This data describes a binding interaction between two proteins.

Sequence of protein 2:
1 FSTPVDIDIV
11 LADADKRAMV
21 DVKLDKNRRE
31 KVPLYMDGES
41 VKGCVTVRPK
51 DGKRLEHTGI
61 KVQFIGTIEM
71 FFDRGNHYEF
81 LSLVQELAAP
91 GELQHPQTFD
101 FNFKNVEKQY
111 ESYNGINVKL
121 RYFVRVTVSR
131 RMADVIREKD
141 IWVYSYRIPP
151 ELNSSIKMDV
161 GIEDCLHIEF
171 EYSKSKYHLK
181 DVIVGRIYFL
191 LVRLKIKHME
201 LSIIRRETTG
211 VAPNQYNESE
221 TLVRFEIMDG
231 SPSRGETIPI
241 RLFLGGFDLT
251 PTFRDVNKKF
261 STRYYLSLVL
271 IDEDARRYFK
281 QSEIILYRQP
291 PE

Contacts between the two chains:
Residue K61 in protein 2 contacts residue Y78 in protein 1 (closest heavy-atom distance 2.7 Å).
Residue E107 in protein 2 is in contact with residue K104 in protein 1 (closest heavy-atom distance 1.5 Å).
Residue V84 in protein 2 is in contact with residue Q109 in protein 1 (closest heavy-atom distance 4.0 Å).
Residue A89 in protein 2 contacts residue V211 in protein 1 (closest heavy-atom distance 3.0 Å).
Residue A212 in protein 2 interacts with residue P90 in protein 1 (closest heavy-atom distance 3.4 Å).
Residue Y78 in protein 2 is in contact with residue E86 in protein 1 (closest heavy-atom distance 1.8 Å).
Residue L83 in protein 2 contacts residue S82 in protein 1 (closest heavy-atom distance 4.0 Å).
Residue V211 in protein 2 is in contact with residue P90 in protein 1 (closest heavy-atom distance 1.6 Å).
Residue F103 in protein 2 is in contact with residue E107 in protein 1 (closest heavy-atom distance 2.5 Å).
Residue V84 in protein 2 contacts residue L81 in protein 1 (closest heavy-atom distance 4.0 Å).
Residue N105 in protein 2 interacts with residue E107 in protein 1 (closest heavy-atom distance 3.7 Å).
Residue S82 in protein 2 is in contact with residue L81 in protein 1 (closest heavy-atom distance 3.5 Å).
Residue Q85 in protein 2 is in contact with residue N257 in protein 1 (closest heavy-atom distance 4.1 Å).
Residue E86 in protein 2 interacts with residue N257 in protein 1 (closest heavy-atom distance 1.7 Å).
Residue P90 in protein 2 contacts residue A212 in protein 1 (closest heavy-atom distance 3.4 Å).
Residue A89 in protein 2 interacts with residue K258 in protein 1 (closest heavy-atom distance 2.9 Å).
Residue P90 in protein 2 interacts with residue K258 in protein 1 (closest heavy-atom distance 3.9 Å).
Residue E86 in protein 2 is in contact with residue K259 in protein 1 (closest heavy-atom distance 3.1 Å).
Residue K258 in protein 2 is in contact with residue A88 in protein 1 (closest heavy-atom distance 2.1 Å).
Residue V84 in protein 2 is in contact with residue Y78 in protein 1 (closest heavy-atom distance 1.7 Å).
Residue L87 in protein 2 interacts with residue K258 in protein 1 (closest heavy-atom distance 1.7 Å).
Residue P90 in protein 2 contacts residue V211 in protein 1 (closest heavy-atom distance 1.6 Å).
Residue L83 in protein 2 contacts residue F80 in protein 1 (closest heavy-atom distance 3.6 Å).
Residue K258 in protein 2 is in contact with residue E86 in protein 1 (closest heavy-atom distance 3.5 Å).
Residue K258 in protein 2 interacts with residue P90 in protein 1 (closest heavy-atom distance 3.9 Å).
Residue Q109 in protein 2 is in contact with residue N102 in protein 1 (closest heavy-atom distance 3.9 Å).
Residue Y78 in protein 2 interacts with residue V84 in protein 1 (closest heavy-atom distance 1.7 Å).
Residue L83 in protein 2 interacts with residue L83 in protein 1 (closest heavy-atom distance 3.6 Å).
Residue K259 in protein 2 contacts residue E86 in protein 1 (closest heavy-atom distance 3.1 Å).
Residue Q109 in protein 2 contacts residue Q85 in protein 1 (closest heavy-atom distance 3.8 Å).
Residue L81 in protein 2 is in contact with residue L83 in protein 1 (closest heavy-atom distance 3.6 Å).
Residue E79 in protein 2 interacts with residue V84 in protein 1 (closest heavy-atom distance 2.5 Å).
Residue N257 in protein 2 interacts with residue E86 in protein 1 (closest heavy-atom distance 1.7 Å).
Residue V84 in protein 2 is in contact with residue F80 in protein 1 (closest heavy-atom distance 2.5 Å).
Residue L83 in protein 2 is in contact with residue L81 in protein 1 (closest heavy-atom distance 3.6 Å).
Residue S82 in protein 2 contacts residue L83 in protein 1 (closest heavy-atom distance 4.0 Å).
Residue K258 in protein 2 interacts with residue L87 in protein 1 (closest heavy-atom distance 1.7 Å).
Residue K104 in protein 2 is in contact with residue E107 in protein 1 (closest heavy-atom distance 1.5 Å).
Residue L81 in protein 2 is in contact with residue S82 in protein 1 (closest heavy-atom distance 3.5 Å).
Residue E86 in protein 2 interacts with residue K258 in protein 1 (closest heavy-atom distance 3.5 Å).
Residue Y78 in protein 2 is in contact with residue K61 in protein 1 (closest heavy-atom distance 2.6 Å).
Residue L81 in protein 2 is in contact with residue V84 in protein 1 (closest heavy-atom distance 4.0 Å).
Residue Q85 in protein 2 contacts residue Q109 in protein 1 (closest heavy-atom distance 3.8 Å).
Residue Q63 in protein 2 contacts residue Y78 in protein 1 (closest heavy-atom distance 4.0 Å).
Residue V211 in protein 2 contacts residue G91 in protein 1 (closest heavy-atom distance 3.7 Å).
Residue N257 in protein 2 contacts residue Q85 in protein 1 (closest heavy-atom distance 4.1 Å).
Residue K258 in protein 2 is in contact with residue A89 in protein 1 (closest heavy-atom distance 2.9 Å).
Residue F80 in protein 2 contacts residue L83 in protein 1 (closest heavy-atom distance 3.6 Å).
Residue V84 in protein 2 is in contact with residue E79 in protein 1 (closest heavy-atom distance 2.5 Å).
Residue A88 in protein 2 is in contact with residue K258 in protein 1 (closest heavy-atom distance 2.1 Å).
Residue Y78 in protein 2 is in contact with residue Q63 in protein 1 (closest heavy-atom distance 4.0 Å).
Residue F80 in protein 2 interacts with residue V84 in protein 1 (closest heavy-atom distance 2.5 Å).
Residue E107 in protein 2 interacts with residue F103 in protein 1 (closest heavy-atom distance 2.5 Å).
Residue E107 in protein 2 interacts with residue N105 in protein 1 (closest heavy-atom distance 3.7 Å).
Residue S82 in protein 2 is in contact with residue S82 in protein 1 (closest heavy-atom distance 2.0 Å).
Residue V211 in protein 2 is in contact with residue A89 in protein 1 (closest heavy-atom distance 3.0 Å).
Residue E86 in protein 2 interacts with residue Y78 in protein 1 (closest heavy-atom distance 1.8 Å).
Residue Q109 in protein 2 contacts residue V84 in protein 1 (closest heavy-atom distance 4.0 Å).
Residue N102 in protein 2 contacts residue Q109 in protein 1 (closest heavy-atom distance 3.9 Å).
Residue G91 in protein 2 is in contact with residue V211 in protein 1 (closest heavy-atom distance 3.7 Å).

Sequence of protein 1:
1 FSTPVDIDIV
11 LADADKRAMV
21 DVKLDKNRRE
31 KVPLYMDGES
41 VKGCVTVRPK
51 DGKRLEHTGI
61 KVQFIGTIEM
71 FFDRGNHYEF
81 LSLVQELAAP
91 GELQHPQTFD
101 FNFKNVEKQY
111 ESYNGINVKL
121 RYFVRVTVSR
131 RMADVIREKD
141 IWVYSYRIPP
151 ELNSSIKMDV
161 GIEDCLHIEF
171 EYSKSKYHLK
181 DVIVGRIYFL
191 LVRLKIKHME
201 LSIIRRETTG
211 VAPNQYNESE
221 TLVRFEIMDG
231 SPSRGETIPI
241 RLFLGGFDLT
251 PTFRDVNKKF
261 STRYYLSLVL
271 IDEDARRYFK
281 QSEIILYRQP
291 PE